Residue-level contacts at the interface:
Residue V360 in the first protein contacts residue N310 in the second protein (closest heavy-atom distance 3.7 Å).
Residue E424 in the first protein interacts with residue N280 in the second protein (closest heavy-atom distance 3.5 Å).
Residue N280 in the first protein is in contact with residue E424 in the second protein (closest heavy-atom distance 3.5 Å).
Residue G293 in the first protein contacts residue N419 in the second protein (closest heavy-atom distance 2.9 Å).
Residue P422 in the first protein contacts residue E275 in the second protein (closest heavy-atom distance 3.2 Å).
Residue E275 in the first protein is in contact with residue P422 in the second protein (closest heavy-atom distance 3.2 Å).
Residue Y501 in the first protein contacts residue I273 in the second protein (closest heavy-atom distance 3.5 Å).
Residue D416 in the first protein is in contact with residue N300 in the second protein (closest heavy-atom distance 3.8 Å).
Residue L278 in the first protein is in contact with residue A415 in the second protein (closest heavy-atom distance 3.7 Å).
Residue G308 in the first protein is in contact with residue G311 in the second protein (closest heavy-atom distance 3.1 Å).
Residue D416 in the first protein contacts residue V296 in the second protein (closest heavy-atom distance 3.4 Å).
Residue N419 in the first protein is in contact with residue G293 in the second protein (closest heavy-atom distance 2.9 Å).
Residue S421 in the first protein contacts residue C279 in the second protein (closest heavy-atom distance 3.8 Å).
Residue Y307 in the first protein interacts with residue Y307 in the second protein (closest heavy-atom distance 3.1 Å).
Residue G311 in the first protein contacts residue Y307 in the second protein (closest heavy-atom distance 3.6 Å).
Residue S421 in the first protein contacts residue N280 in the second protein (closest heavy-atom distance 2.8 Å).
Residue D268 in the first protein contacts residue Q271 in the second protein (closest heavy-atom distance 3.2 Å).
Residue L256 in the first protein is in contact with residue L269 in the second protein (closest heavy-atom distance 3.8 Å).
Residue L278 in the first protein is in contact with residue S421 in the second protein (closest heavy-atom distance 3.5 Å).
Residue E424 in the first protein contacts residue A281 in the second protein (closest heavy-atom distance 3.0 Å).
Residue Q271 in the first protein contacts residue D268 in the second protein (closest heavy-atom distance 3.1 Å).
Residue L278 in the first protein contacts residue D416 in the second protein (closest heavy-atom distance 3.6 Å).
Residue K412 in the first protein contacts residue P272 in the second protein (closest heavy-atom distance 3.6 Å).
Residue Y307 in the first protein is in contact with residue G311 in the second protein (closest heavy-atom distance 3.6 Å).
Residue G308 in the first protein contacts residue G308 in the second protein (closest heavy-atom distance 3.7 Å).
Residue I273 in the first protein interacts with residue Y501 in the second protein (closest heavy-atom distance 3.5 Å).
Residue E275 in the first protein contacts residue K412 in the second protein (closest heavy-atom distance 3.4 Å).
Residue V522 in the first protein contacts residue R251 in the second protein (closest heavy-atom distance 3.0 Å).
Residue N280 in the first protein interacts with residue S423 in the second protein (closest heavy-atom distance 3.0 Å).
Residue Q271 in the first protein interacts with residue Q271 in the second protein (closest heavy-atom distance 3.6 Å).
Residue G311 in the first protein is in contact with residue G308 in the second protein (closest heavy-atom distance 3.1 Å).
Residue L420 in the first protein contacts residue L278 in the second protein (closest heavy-atom distance 3.4 Å).
Residue C279 in the first protein is in contact with residue E424 in the second protein (closest heavy-atom distance 3.4 Å).
Residue G293 in the first protein contacts residue D416 in the second protein (closest heavy-atom distance 3.6 Å).
Residue L278 in the first protein is in contact with residue L420 in the second protein (closest heavy-atom distance 3.5 Å).
Residue E275 in the first protein contacts residue D416 in the second protein (closest heavy-atom distance 2.5 Å).
Residue C279 in the first protein is in contact with residue S421 in the second protein (closest heavy-atom distance 3.8 Å).
Residue R506 in the first protein interacts with residue S255 in the second protein (closest heavy-atom distance 3.5 Å).
Residue S421 in the first protein interacts with residue L278 in the second protein (closest heavy-atom distance 3.5 Å).
Residue L309 in the first protein is in contact with residue N310 in the second protein (closest heavy-atom distance 3.6 Å).
Residue V296 in the first protein interacts with residue D416 in the second protein (closest heavy-atom distance 3.3 Å).
Residue P502 in the first protein contacts residue I273 in the second protein (closest heavy-atom distance 3.7 Å).
Residue R251 in the first protein is in contact with residue V522 in the second protein (closest heavy-atom distance 3.1 Å).
Residue I273 in the first protein interacts with residue P502 in the second protein (closest heavy-atom distance 3.7 Å).
Residue N419 in the first protein is in contact with residue T292 in the second protein (closest heavy-atom distance 3.6 Å).
Residue D416 in the first protein is in contact with residue L278 in the second protein (closest heavy-atom distance 3.6 Å).
Residue R504 in the first protein interacts with residue L256 in the second protein (closest heavy-atom distance 3.4 Å).
Residue E424 in the first protein contacts residue C279 in the second protein (closest heavy-atom distance 3.5 Å).
Residue L256 in the first protein contacts residue R504 in the second protein (closest heavy-atom distance 3.4 Å).
Residue A281 in the first protein is in contact with residue E424 in the second protein (closest heavy-atom distance 3.0 Å).
Residue D416 in the first protein contacts residue E275 in the second protein (closest heavy-atom distance 2.5 Å).
Residue S255 in the first protein is in contact with residue R506 in the second protein (closest heavy-atom distance 3.4 Å).
Residue D416 in the first protein contacts residue G293 in the second protein (closest heavy-atom distance 3.6 Å).
Residue S423 in the first protein is in contact with residue N280 in the second protein (closest heavy-atom distance 3.0 Å).
Residue A415 in the first protein is in contact with residue L278 in the second protein (closest heavy-atom distance 3.6 Å).
Residue K412 in the first protein is in contact with residue E275 in the second protein (closest heavy-atom distance 3.3 Å).
Residue N280 in the first protein interacts with residue S421 in the second protein (closest heavy-atom distance 2.7 Å).
Residue N300 in the first protein interacts with residue D416 in the second protein (closest heavy-atom distance 3.8 Å).
Residue L269 in the first protein is in contact with residue L269 in the second protein (closest heavy-atom distance 3.6 Å).
Residue P272 in the first protein interacts with residue K412 in the second protein (closest heavy-atom distance 3.6 Å).

Sequence of the second protein:
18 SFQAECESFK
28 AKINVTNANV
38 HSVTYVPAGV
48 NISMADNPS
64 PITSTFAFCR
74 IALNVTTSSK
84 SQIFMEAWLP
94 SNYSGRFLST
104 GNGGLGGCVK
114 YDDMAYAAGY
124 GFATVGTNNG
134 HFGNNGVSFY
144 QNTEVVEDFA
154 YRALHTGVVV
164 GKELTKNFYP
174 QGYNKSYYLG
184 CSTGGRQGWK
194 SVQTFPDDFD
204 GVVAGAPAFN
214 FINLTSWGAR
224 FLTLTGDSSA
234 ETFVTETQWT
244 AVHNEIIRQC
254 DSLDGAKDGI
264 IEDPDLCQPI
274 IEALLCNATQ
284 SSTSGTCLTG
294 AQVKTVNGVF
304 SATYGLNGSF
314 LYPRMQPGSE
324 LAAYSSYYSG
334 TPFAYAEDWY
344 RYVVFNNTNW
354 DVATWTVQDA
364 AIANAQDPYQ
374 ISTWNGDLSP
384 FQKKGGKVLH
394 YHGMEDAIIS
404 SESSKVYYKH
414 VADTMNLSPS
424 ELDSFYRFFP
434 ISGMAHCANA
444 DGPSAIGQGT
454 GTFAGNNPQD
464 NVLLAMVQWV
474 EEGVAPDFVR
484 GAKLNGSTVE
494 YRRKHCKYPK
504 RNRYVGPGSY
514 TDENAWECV

Sequence of the first protein:
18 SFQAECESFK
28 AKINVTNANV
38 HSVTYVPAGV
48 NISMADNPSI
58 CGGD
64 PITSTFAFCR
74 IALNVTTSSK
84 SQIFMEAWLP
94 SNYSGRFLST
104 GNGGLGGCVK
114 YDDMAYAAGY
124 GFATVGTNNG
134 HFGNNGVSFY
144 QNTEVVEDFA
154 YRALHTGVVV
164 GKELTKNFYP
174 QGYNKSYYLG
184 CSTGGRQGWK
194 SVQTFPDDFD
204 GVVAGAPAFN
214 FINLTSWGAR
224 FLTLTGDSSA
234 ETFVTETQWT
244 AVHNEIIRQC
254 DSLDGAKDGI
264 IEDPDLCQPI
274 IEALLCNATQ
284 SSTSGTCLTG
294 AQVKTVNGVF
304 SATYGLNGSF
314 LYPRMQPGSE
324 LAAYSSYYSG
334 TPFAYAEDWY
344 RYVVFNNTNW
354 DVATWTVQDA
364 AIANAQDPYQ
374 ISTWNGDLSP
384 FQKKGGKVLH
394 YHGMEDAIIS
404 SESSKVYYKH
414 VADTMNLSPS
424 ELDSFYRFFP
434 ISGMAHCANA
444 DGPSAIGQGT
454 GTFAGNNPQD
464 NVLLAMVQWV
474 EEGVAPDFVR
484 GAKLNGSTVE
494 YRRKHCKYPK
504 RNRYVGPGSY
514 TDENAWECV

The following describes two proteins that form a bound complex.